These two protein chains interact to form a complex.

Sequence of protein 1:
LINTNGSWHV

Residue-level contacts at the interface:
Residue Y32 in protein 2 interacts with residue I3 in protein 1 (closest heavy-atom distance 3.8 Å).
Residue G98 in protein 2 interacts with residue W9 in protein 1 (closest heavy-atom distance 3.9 Å).
Residue Y57 in protein 2 contacts residue N6 in protein 1 (closest heavy-atom distance 3.5 Å).
Residue Y99 in protein 2 is in contact with residue L2 in protein 1 (closest heavy-atom distance 3.5 Å).
Residue G100 in protein 2 interacts with residue L2 in protein 1 (closest heavy-atom distance 3.0 Å).
Residue M97 in protein 2 interacts with residue W9 in protein 1 (closest heavy-atom distance 3.8 Å).
Residue Y52 in protein 2 contacts residue I3 in protein 1 (closest heavy-atom distance 3.8 Å).
Residue Y49 in protein 2 is in contact with residue N6 in protein 1 (closest heavy-atom distance 3.7 Å).
Residue T56 in protein 2 interacts with residue N6 in protein 1 (closest heavy-atom distance 4.5 Å).
Residue Y32 in protein 2 contacts residue T5 in protein 1 (closest heavy-atom distance 4.8 Å).
Residue Y49 in protein 2 interacts with residue N4 in protein 1 (closest heavy-atom distance 2.7 Å).
Residue Y32 in protein 2 interacts with residue N4 in protein 1 (closest heavy-atom distance 2.7 Å).
Residue G100 in protein 2 interacts with residue W9 in protein 1 (closest heavy-atom distance 3.3 Å).
Residue Y49 in protein 2 contacts residue G7 in protein 1 (closest heavy-atom distance 3.9 Å).
Residue P103 in protein 2 contacts residue W9 in protein 1 (closest heavy-atom distance 3.6 Å).
Residue Y57 in protein 2 is in contact with residue G7 in protein 1 (closest heavy-atom distance 3.5 Å).
Residue Y49 in protein 2 is in contact with residue T5 in protein 1 (closest heavy-atom distance 3.7 Å).
Residue M97 in protein 2 interacts with residue N4 in protein 1 (closest heavy-atom distance 4.6 Å).
Residue Y99 in protein 2 interacts with residue W9 in protein 1 (closest heavy-atom distance 3.5 Å).

Sequence of protein 2:
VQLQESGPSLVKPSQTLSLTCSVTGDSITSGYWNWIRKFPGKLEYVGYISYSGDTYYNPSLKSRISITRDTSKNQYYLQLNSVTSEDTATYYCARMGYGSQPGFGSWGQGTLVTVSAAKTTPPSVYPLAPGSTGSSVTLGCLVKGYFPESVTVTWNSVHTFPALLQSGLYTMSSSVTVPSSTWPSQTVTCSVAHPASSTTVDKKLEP